The following describes two proteins that form a bound complex.

Sequence of protein 2:
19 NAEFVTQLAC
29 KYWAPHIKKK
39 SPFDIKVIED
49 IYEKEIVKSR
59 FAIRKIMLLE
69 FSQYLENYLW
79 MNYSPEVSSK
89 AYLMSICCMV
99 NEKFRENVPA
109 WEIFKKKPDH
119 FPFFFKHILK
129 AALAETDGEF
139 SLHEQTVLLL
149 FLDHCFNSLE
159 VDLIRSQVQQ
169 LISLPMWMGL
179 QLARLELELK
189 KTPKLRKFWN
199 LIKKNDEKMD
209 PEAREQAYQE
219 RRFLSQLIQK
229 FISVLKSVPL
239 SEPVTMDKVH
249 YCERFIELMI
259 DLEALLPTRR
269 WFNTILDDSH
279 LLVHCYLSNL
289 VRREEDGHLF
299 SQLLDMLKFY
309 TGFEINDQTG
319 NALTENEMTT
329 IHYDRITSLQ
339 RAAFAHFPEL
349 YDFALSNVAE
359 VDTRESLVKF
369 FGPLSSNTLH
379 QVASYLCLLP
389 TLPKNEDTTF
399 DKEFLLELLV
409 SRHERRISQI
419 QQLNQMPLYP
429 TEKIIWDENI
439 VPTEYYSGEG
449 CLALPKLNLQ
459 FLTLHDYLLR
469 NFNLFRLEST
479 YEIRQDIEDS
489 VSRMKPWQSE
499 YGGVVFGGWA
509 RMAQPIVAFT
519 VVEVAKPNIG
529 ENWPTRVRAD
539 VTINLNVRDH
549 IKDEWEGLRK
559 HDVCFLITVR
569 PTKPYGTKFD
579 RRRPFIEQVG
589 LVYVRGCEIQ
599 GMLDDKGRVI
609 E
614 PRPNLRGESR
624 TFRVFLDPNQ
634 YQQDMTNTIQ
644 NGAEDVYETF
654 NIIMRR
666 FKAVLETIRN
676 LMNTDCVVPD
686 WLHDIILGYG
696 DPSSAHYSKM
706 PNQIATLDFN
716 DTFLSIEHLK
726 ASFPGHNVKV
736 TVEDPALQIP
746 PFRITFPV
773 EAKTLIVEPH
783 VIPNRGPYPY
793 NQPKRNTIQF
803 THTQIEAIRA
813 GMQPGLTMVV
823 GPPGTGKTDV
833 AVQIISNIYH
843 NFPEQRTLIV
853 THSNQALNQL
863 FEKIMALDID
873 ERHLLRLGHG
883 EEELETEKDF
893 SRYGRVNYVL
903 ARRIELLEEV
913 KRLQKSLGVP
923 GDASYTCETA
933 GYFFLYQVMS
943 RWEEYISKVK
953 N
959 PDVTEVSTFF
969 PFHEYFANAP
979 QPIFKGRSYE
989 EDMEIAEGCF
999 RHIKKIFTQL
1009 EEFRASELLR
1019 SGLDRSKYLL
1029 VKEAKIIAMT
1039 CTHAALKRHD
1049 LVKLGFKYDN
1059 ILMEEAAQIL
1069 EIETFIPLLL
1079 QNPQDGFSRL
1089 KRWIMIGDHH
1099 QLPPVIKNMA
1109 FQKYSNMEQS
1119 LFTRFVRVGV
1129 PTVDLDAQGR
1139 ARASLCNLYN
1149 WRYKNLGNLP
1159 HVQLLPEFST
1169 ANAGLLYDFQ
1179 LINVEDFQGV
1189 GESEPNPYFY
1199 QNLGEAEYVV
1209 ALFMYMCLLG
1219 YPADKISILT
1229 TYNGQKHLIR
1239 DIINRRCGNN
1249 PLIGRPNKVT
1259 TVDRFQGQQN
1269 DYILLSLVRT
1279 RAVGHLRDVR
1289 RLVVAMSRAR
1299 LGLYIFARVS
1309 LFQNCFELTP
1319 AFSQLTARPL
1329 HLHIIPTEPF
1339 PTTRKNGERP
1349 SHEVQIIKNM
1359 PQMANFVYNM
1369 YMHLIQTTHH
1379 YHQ

Interface contacts:
Residue A932 in protein 2 interacts with residue R138 in protein 1 (closest heavy-atom distance 1.9 Å).
Residue V921 in protein 2 contacts residue F103 in protein 1 (closest heavy-atom distance 1.6 Å).
Residue S949 in protein 2 is in contact with residue Y92 in protein 1 (closest heavy-atom distance 3.2 Å).
Residue Y934 in protein 2 is in contact with residue L140 in protein 1 (closest heavy-atom distance 2.9 Å).
Residue Q939 in protein 2 interacts with residue F103 in protein 1 (closest heavy-atom distance 1.8 Å).
Residue L937 in protein 2 contacts residue L137 in protein 1 (closest heavy-atom distance 2.9 Å).
Residue L1052 in protein 2 is in contact with residue D206 in protein 1 (closest heavy-atom distance 1.6 Å).
Residue K1051 in protein 2 interacts with residue N205 in protein 1 (closest heavy-atom distance 1.0 Å).
Residue G1053 in protein 2 interacts with residue D206 in protein 1 (closest heavy-atom distance 2.7 Å).
Residue T931 in protein 2 is in contact with residue A139 in protein 1 (closest heavy-atom distance 3.0 Å).
Residue L937 in protein 2 contacts residue A136 in protein 1 (closest heavy-atom distance 2.3 Å).
Residue R943 in protein 2 contacts residue H99 in protein 1 (closest heavy-atom distance 3.1 Å).
Residue A352 in protein 2 contacts residue A308 in protein 1 (closest heavy-atom distance 1.6 Å).
Residue E946 in protein 2 interacts with residue N96 in protein 1 (closest heavy-atom distance 1.8 Å).
Residue D350 in protein 2 interacts with residue A308 in protein 1 (closest heavy-atom distance 3.1 Å).
Residue Y934 in protein 2 contacts residue R138 in protein 1 (closest heavy-atom distance 3.2 Å).
Residue G933 in protein 2 interacts with residue L137 in protein 1 (closest heavy-atom distance 3.1 Å).
Residue Q939 in protein 2 is in contact with residue H99 in protein 1 (closest heavy-atom distance 3.2 Å).
Residue A932 in protein 2 interacts with residue A139 in protein 1 (closest heavy-atom distance 2.8 Å).
Residue L1052 in protein 2 interacts with residue N205 in protein 1 (closest heavy-atom distance 1.9 Å).
Residue S354 in protein 2 is in contact with residue M306 in protein 1 (closest heavy-atom distance 2.8 Å).
Residue Y938 in protein 2 interacts with residue R135 in protein 1 (closest heavy-atom distance 3.1 Å).
Residue F351 in protein 2 interacts with residue A308 in protein 1 (closest heavy-atom distance 2.2 Å).
Residue G933 in protein 2 contacts residue R138 in protein 1 (closest heavy-atom distance 1.5 Å).
Residue G1053 in protein 2 interacts with residue N205 in protein 1 (closest heavy-atom distance 0.6 Å).
Residue L353 in protein 2 contacts residue A308 in protein 1 (closest heavy-atom distance 0.7 Å).
Residue L353 in protein 2 interacts with residue K310 in protein 1 (closest heavy-atom distance 1.9 Å).
Residue S942 in protein 2 contacts residue H99 in protein 1 (closest heavy-atom distance 1.0 Å).
Residue N355 in protein 2 is in contact with residue A309 in protein 1 (closest heavy-atom distance 3.0 Å).
Residue Y938 in protein 2 interacts with residue H99 in protein 1 (closest heavy-atom distance 2.9 Å).
Residue G933 in protein 2 is in contact with residue L140 in protein 1 (closest heavy-atom distance 2.5 Å).
Residue F936 in protein 2 is in contact with residue A139 in protein 1 (closest heavy-atom distance 3.3 Å).
Residue Q939 in protein 2 contacts residue F105 in protein 1 (closest heavy-atom distance 3.2 Å).
Residue S942 in protein 2 is in contact with residue V95 in protein 1 (closest heavy-atom distance 3.2 Å).
Residue F935 in protein 2 is in contact with residue A139 in protein 1 (closest heavy-atom distance 2.7 Å).
Residue L937 in protein 2 interacts with residue R138 in protein 1 (closest heavy-atom distance 1.2 Å).
Residue G933 in protein 2 is in contact with residue A139 in protein 1 (closest heavy-atom distance 0.5 Å).
Residue L1052 in protein 2 interacts with residue E207 in protein 1 (closest heavy-atom distance 3.0 Å).
Residue F935 in protein 2 contacts residue F105 in protein 1 (closest heavy-atom distance 1.6 Å).
Residue E930 in protein 2 contacts residue L140 in protein 1 (closest heavy-atom distance 2.3 Å).
Residue S354 in protein 2 contacts residue A309 in protein 1 (closest heavy-atom distance 1.2 Å).
Residue K1030 in protein 2 contacts residue F172 in protein 1 (closest heavy-atom distance 3.3 Å).
Residue K1051 in protein 2 interacts with residue V204 in protein 1 (closest heavy-atom distance 2.9 Å).
Residue Y934 in protein 2 interacts with residue A139 in protein 1 (closest heavy-atom distance 0.5 Å).
Residue E930 in protein 2 interacts with residue A139 in protein 1 (closest heavy-atom distance 3.0 Å).
Residue K1051 in protein 2 is in contact with residue D206 in protein 1 (closest heavy-atom distance 3.2 Å).
Residue L353 in protein 2 is in contact with residue A309 in protein 1 (closest heavy-atom distance 1.1 Å).
Residue F935 in protein 2 contacts residue V104 in protein 1 (closest heavy-atom distance 2.0 Å).
Residue Y938 in protein 2 is in contact with residue M109 in protein 1 (closest heavy-atom distance 1.8 Å).
Residue L353 in protein 2 interacts with residue I307 in protein 1 (closest heavy-atom distance 2.1 Å).
Residue F1054 in protein 2 contacts residue N205 in protein 1 (closest heavy-atom distance 2.9 Å).
Residue F935 in protein 2 contacts residue R138 in protein 1 (closest heavy-atom distance 2.6 Å).
Residue V1050 in protein 2 is in contact with residue N205 in protein 1 (closest heavy-atom distance 2.9 Å).
Residue L937 in protein 2 is in contact with residue R135 in protein 1 (closest heavy-atom distance 1.2 Å).
Residue S354 in protein 2 interacts with residue A308 in protein 1 (closest heavy-atom distance 1.9 Å).
Residue M941 in protein 2 interacts with residue R135 in protein 1 (closest heavy-atom distance 2.5 Å).
Residue Q939 in protein 2 interacts with residue V104 in protein 1 (closest heavy-atom distance 1.8 Å).
Residue Y934 in protein 2 is in contact with residue F105 in protein 1 (closest heavy-atom distance 3.2 Å).
Residue A352 in protein 2 is in contact with residue I307 in protein 1 (closest heavy-atom distance 2.3 Å).
Residue F936 in protein 2 is in contact with residue R138 in protein 1 (closest heavy-atom distance 1.2 Å).

Sequence of protein 1:
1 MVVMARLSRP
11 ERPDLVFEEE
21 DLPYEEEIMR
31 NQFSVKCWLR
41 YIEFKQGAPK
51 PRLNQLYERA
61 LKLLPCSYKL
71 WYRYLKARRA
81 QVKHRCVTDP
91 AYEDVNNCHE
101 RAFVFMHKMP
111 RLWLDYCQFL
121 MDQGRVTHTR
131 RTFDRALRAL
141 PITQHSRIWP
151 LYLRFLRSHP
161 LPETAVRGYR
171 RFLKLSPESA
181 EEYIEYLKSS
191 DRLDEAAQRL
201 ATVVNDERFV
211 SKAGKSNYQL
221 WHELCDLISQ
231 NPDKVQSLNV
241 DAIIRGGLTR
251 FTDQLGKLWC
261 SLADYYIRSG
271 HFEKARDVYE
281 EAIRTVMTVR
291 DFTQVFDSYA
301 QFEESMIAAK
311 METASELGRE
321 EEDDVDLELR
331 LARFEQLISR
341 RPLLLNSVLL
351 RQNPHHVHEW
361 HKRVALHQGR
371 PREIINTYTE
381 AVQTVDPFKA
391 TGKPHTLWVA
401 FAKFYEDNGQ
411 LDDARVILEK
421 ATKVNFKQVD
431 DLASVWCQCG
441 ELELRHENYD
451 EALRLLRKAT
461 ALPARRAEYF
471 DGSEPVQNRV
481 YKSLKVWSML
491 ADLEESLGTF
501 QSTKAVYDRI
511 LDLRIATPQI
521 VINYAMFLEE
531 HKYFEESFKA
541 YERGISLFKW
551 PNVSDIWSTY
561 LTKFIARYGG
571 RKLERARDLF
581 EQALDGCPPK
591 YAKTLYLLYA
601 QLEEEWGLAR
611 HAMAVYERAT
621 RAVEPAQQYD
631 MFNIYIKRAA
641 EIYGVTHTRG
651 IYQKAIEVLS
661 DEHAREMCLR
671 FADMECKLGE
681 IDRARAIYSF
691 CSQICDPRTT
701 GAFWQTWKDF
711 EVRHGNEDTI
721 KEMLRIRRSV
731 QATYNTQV